Residue-level contacts at the interface:
Residue G28 in the second protein contacts residue N157 in the first protein (closest heavy-atom distance 4.4 Å).
Residue R24 in the second protein interacts with residue N157 in the first protein (closest heavy-atom distance 4.7 Å).
Residue Y19 in the second protein is in contact with residue N157 in the first protein (closest heavy-atom distance 2.9 Å).
Residue A17 in the second protein is in contact with residue N157 in the first protein (closest heavy-atom distance 5.0 Å).
Residue L16 in the second protein contacts residue G158 in the first protein (closest heavy-atom distance 4.6 Å).
Residue F13 in the second protein interacts with residue L159 in the first protein (closest heavy-atom distance 3.9 Å).
Residue L16 in the second protein contacts residue N157 in the first protein (closest heavy-atom distance 3.2 Å).
Residue A17 in the second protein contacts residue G158 in the first protein (closest heavy-atom distance 4.8 Å).

The following describes two proteins that form a bound complex.

Sequence of the second protein:
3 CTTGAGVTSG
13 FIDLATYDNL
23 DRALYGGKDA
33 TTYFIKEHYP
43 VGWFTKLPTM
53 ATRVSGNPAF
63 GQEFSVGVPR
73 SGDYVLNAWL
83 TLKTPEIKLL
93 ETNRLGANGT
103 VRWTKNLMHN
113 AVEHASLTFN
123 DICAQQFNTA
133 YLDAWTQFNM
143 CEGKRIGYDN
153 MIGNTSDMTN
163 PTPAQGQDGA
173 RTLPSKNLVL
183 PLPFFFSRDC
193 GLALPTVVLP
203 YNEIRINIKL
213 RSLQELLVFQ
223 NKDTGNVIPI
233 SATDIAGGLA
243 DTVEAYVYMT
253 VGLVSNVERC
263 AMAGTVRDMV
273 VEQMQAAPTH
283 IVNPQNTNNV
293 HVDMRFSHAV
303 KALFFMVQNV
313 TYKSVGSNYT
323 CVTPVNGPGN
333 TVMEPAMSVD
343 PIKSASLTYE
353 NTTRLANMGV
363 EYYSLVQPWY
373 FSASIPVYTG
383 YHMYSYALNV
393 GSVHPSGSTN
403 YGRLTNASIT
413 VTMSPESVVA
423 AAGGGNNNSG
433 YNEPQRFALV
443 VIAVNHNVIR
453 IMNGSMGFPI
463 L

Sequence of the first protein:
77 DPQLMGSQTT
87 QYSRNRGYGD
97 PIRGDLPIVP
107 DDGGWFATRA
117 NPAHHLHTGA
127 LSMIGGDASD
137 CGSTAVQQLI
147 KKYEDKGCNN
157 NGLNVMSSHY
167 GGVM